The following describes two proteins that form a bound complex.

Sequence of protein 1:
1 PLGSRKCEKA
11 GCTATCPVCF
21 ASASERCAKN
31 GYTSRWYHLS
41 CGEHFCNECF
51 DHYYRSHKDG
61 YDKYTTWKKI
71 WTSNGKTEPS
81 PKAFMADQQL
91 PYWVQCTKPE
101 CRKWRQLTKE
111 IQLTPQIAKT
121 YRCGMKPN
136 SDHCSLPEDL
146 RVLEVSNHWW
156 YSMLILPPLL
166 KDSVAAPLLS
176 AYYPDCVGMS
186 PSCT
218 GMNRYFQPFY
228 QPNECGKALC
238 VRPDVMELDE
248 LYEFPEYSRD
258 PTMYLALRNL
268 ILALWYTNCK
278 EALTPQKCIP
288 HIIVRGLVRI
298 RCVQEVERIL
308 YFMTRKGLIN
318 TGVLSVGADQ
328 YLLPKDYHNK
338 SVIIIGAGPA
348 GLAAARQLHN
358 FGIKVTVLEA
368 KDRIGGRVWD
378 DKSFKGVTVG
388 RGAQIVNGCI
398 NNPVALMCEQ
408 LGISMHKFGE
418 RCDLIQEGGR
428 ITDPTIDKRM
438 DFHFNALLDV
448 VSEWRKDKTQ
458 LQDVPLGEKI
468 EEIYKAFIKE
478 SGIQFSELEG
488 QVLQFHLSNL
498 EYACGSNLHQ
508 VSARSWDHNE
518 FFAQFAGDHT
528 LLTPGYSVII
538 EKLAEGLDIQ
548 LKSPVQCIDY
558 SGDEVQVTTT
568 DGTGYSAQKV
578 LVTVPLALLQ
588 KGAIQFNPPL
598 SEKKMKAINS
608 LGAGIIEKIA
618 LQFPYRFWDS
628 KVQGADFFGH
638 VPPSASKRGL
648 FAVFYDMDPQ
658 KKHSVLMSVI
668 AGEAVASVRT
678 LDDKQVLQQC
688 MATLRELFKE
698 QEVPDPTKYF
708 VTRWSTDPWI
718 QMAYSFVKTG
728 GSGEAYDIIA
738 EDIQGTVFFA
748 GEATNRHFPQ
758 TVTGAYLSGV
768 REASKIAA

Sequence of protein 2:
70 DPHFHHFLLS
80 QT

Residue-level contacts at the interface:
Residue H754 in protein 1 interacts with residue F76 in protein 2 (closest heavy-atom distance 3.4 Å).
Residue L245 in protein 1 interacts with residue S79 in protein 2 (closest heavy-atom distance 4.8 Å).
Residue E244 in protein 1 is in contact with residue S79 in protein 2 (closest heavy-atom distance 4.5 Å).
Residue E244 in protein 1 is in contact with residue H74 in protein 2 (closest heavy-atom distance 4.0 Å).
Residue L315 in protein 1 interacts with residue H75 in protein 2 (closest heavy-atom distance 3.3 Å).
Residue Y249 in protein 1 is in contact with residue T81 in protein 2 (closest heavy-atom distance 4.0 Å).
Residue K234 in protein 1 interacts with residue H72 in protein 2 (closest heavy-atom distance 4.8 Å).
Residue G233 in protein 1 interacts with residue F73 in protein 2 (closest heavy-atom distance 3.8 Å).
Residue A520 in protein 1 interacts with residue P71 in protein 2 (closest heavy-atom distance 4.2 Å).
Residue L236 in protein 1 interacts with residue F76 in protein 2 (closest heavy-atom distance 3.8 Å).
Residue Y227 in protein 1 interacts with residue F73 in protein 2 (closest heavy-atom distance 2.9 Å).
Residue C237 in protein 1 is in contact with residue H74 in protein 2 (closest heavy-atom distance 4.8 Å).
Residue E244 in protein 1 contacts residue L78 in protein 2 (closest heavy-atom distance 3.7 Å).
Residue H754 in protein 1 is in contact with residue P71 in protein 2 (closest heavy-atom distance 5.0 Å).
Residue D246 in protein 1 is in contact with residue S79 in protein 2 (closest heavy-atom distance 3.4 Å).
Residue E244 in protein 1 is in contact with residue H75 in protein 2 (closest heavy-atom distance 3.6 Å).
Residue V767 in protein 1 interacts with residue L77 in protein 2 (closest heavy-atom distance 4.0 Å).
Residue R768 in protein 1 contacts residue F76 in protein 2 (closest heavy-atom distance 4.3 Å).
Residue K313 in protein 1 interacts with residue Q80 in protein 2 (closest heavy-atom distance 4.3 Å).
Residue A520 in protein 1 interacts with residue F73 in protein 2 (closest heavy-atom distance 4.5 Å).
Residue G233 in protein 1 contacts residue H72 in protein 2 (closest heavy-atom distance 3.5 Å).
Residue H754 in protein 1 interacts with residue H74 in protein 2 (closest heavy-atom distance 4.9 Å).
Residue N752 in protein 1 is in contact with residue F76 in protein 2 (closest heavy-atom distance 3.5 Å).
Residue F518 in protein 1 interacts with residue H72 in protein 2 (closest heavy-atom distance 3.0 Å).
Residue S765 in protein 1 contacts residue F76 in protein 2 (closest heavy-atom distance 4.9 Å).
Residue C237 in protein 1 contacts residue F73 in protein 2 (closest heavy-atom distance 4.2 Å).
Residue E247 in protein 1 contacts residue L78 in protein 2 (closest heavy-atom distance 4.0 Å).
Residue C237 in protein 1 contacts residue H75 in protein 2 (closest heavy-atom distance 3.4 Å).
Residue R768 in protein 1 contacts residue Q80 in protein 2 (closest heavy-atom distance 3.5 Å).
Residue F518 in protein 1 interacts with residue P71 in protein 2 (closest heavy-atom distance 3.6 Å).
Residue K772 in protein 1 contacts residue Q80 in protein 2 (closest heavy-atom distance 4.6 Å).
Residue L315 in protein 1 contacts residue L78 in protein 2 (closest heavy-atom distance 4.0 Å).
Residue V238 in protein 1 contacts residue H75 in protein 2 (closest heavy-atom distance 3.5 Å).
Residue L764 in protein 1 is in contact with residue L77 in protein 2 (closest heavy-atom distance 4.2 Å).
Residue L245 in protein 1 is in contact with residue T81 in protein 2 (closest heavy-atom distance 4.2 Å).
Residue F519 in protein 1 contacts residue P71 in protein 2 (closest heavy-atom distance 3.5 Å).
Residue F519 in protein 1 interacts with residue H72 in protein 2 (closest heavy-atom distance 4.5 Å).
Residue A520 in protein 1 is in contact with residue H72 in protein 2 (closest heavy-atom distance 3.3 Å).
Residue L315 in protein 1 is in contact with residue L77 in protein 2 (closest heavy-atom distance 3.8 Å).
Residue Y227 in protein 1 is in contact with residue H74 in protein 2 (closest heavy-atom distance 4.9 Å).
Residue R768 in protein 1 contacts residue L77 in protein 2 (closest heavy-atom distance 4.3 Å).
Residue F309 in protein 1 interacts with residue L78 in protein 2 (closest heavy-atom distance 3.9 Å).
Residue L764 in protein 1 interacts with residue F76 in protein 2 (closest heavy-atom distance 3.9 Å).
Residue R239 in protein 1 is in contact with residue H74 in protein 2 (closest heavy-atom distance 3.2 Å).
Residue D246 in protein 1 is in contact with residue L78 in protein 2 (closest heavy-atom distance 3.1 Å).
Residue F755 in protein 1 contacts residue F76 in protein 2 (closest heavy-atom distance 3.8 Å).
Residue K313 in protein 1 is in contact with residue L77 in protein 2 (closest heavy-atom distance 3.2 Å).
Residue D246 in protein 1 interacts with residue L77 in protein 2 (closest heavy-atom distance 3.5 Å).
Residue G314 in protein 1 is in contact with residue L77 in protein 2 (closest heavy-atom distance 3.6 Å).
Residue D246 in protein 1 interacts with residue T81 in protein 2 (closest heavy-atom distance 2.7 Å).
Residue E231 in protein 1 is in contact with residue F73 in protein 2 (closest heavy-atom distance 3.2 Å).
Residue L236 in protein 1 contacts residue L77 in protein 2 (closest heavy-atom distance 4.7 Å).
Residue L236 in protein 1 interacts with residue H75 in protein 2 (closest heavy-atom distance 3.4 Å).
Residue V238 in protein 1 is in contact with residue L78 in protein 2 (closest heavy-atom distance 4.0 Å).
Residue K234 in protein 1 interacts with residue F73 in protein 2 (closest heavy-atom distance 4.4 Å).
Residue C232 in protein 1 interacts with residue F73 in protein 2 (closest heavy-atom distance 4.1 Å).
Residue Y227 in protein 1 is in contact with residue H72 in protein 2 (closest heavy-atom distance 4.5 Å).
Residue L245 in protein 1 is in contact with residue L78 in protein 2 (closest heavy-atom distance 3.7 Å).
Residue K313 in protein 1 contacts residue L78 in protein 2 (closest heavy-atom distance 4.0 Å).
Residue D246 in protein 1 is in contact with residue Q80 in protein 2 (closest heavy-atom distance 2.9 Å).